Sequence of chain B:
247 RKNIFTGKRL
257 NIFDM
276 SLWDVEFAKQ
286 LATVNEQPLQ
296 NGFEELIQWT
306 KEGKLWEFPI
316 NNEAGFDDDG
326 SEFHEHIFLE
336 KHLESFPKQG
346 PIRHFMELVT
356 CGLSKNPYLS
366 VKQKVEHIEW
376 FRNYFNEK

Sequence of chain A:
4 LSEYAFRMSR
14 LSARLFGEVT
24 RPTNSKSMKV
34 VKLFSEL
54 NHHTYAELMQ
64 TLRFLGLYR

Interface contacts:
Residue P362 in chain B interacts with residue S38 in chain A (closest heavy-atom distance 4.0 Å).
Residue G357 in chain B is in contact with residue S38 in chain A (closest heavy-atom distance 3.4 Å).
Residue L358 in chain B contacts residue F37 in chain A (closest heavy-atom distance 3.5 Å).
Residue N361 in chain B contacts residue F37 in chain A (closest heavy-atom distance 2.4 Å).
Residue G357 in chain B interacts with residue V34 in chain A (closest heavy-atom distance 3.6 Å).
Residue C356 in chain B is in contact with residue V22 in chain A (closest heavy-atom distance 3.5 Å).
Residue K360 in chain B interacts with residue V22 in chain A (closest heavy-atom distance 4.8 Å).
Residue L364 in chain B contacts residue L40 in chain A (closest heavy-atom distance 3.5 Å).
Residue K360 in chain B contacts residue G20 in chain A (closest heavy-atom distance 3.2 Å).
Residue L353 in chain B interacts with residue V33 in chain A (closest heavy-atom distance 4.1 Å).
Residue K360 in chain B is in contact with residue V34 in chain A (closest heavy-atom distance 4.7 Å).
Residue C356 in chain B is in contact with residue V34 in chain A (closest heavy-atom distance 4.4 Å).
Residue L364 in chain B contacts residue E39 in chain A (closest heavy-atom distance 5.0 Å).
Residue N361 in chain B is in contact with residue E39 in chain A (closest heavy-atom distance 2.7 Å).
Residue V354 in chain B is in contact with residue V33 in chain A (closest heavy-atom distance 3.5 Å).
Residue C356 in chain B interacts with residue G20 in chain A (closest heavy-atom distance 3.7 Å).
Residue L353 in chain B is in contact with residue S30 in chain A (closest heavy-atom distance 3.4 Å).
Residue C356 in chain B contacts residue E21 in chain A (closest heavy-atom distance 4.2 Å).
Residue Y363 in chain B is in contact with residue E39 in chain A (closest heavy-atom distance 4.1 Å).
Residue Y363 in chain B interacts with residue S38 in chain A (closest heavy-atom distance 4.5 Å).
Residue E352 in chain B contacts residue R24 in chain A (closest heavy-atom distance 4.1 Å).
Residue N361 in chain B interacts with residue S38 in chain A (closest heavy-atom distance 2.9 Å).
Residue L353 in chain B interacts with residue V34 in chain A (closest heavy-atom distance 4.0 Å).
Residue H349 in chain B is in contact with residue R24 in chain A (closest heavy-atom distance 3.7 Å).
Residue H372 in chain B is in contact with residue F37 in chain A (closest heavy-atom distance 4.6 Å).
Residue L358 in chain B is in contact with residue S38 in chain A (closest heavy-atom distance 4.9 Å).
Residue K360 in chain B interacts with residue S38 in chain A (closest heavy-atom distance 3.6 Å).
Residue F350 in chain B interacts with residue V33 in chain A (closest heavy-atom distance 4.1 Å).
Residue Y363 in chain B is in contact with residue L40 in chain A (closest heavy-atom distance 3.5 Å).
Residue L353 in chain B interacts with residue M31 in chain A (closest heavy-atom distance 4.9 Å).
Residue K360 in chain B is in contact with residue E21 in chain A (closest heavy-atom distance 3.9 Å).
Residue N361 in chain B interacts with residue L40 in chain A (closest heavy-atom distance 4.4 Å).
Residue G357 in chain B contacts residue V33 in chain A (closest heavy-atom distance 4.7 Å).
Residue G357 in chain B interacts with residue F37 in chain A (closest heavy-atom distance 3.2 Å).
Residue L353 in chain B is in contact with residue V22 in chain A (closest heavy-atom distance 4.1 Å).
Residue L353 in chain B interacts with residue T26 in chain A (closest heavy-atom distance 3.9 Å).
Residue V354 in chain B interacts with residue F37 in chain A (closest heavy-atom distance 4.0 Å).
Residue F376 in chain B interacts with residue F37 in chain A (closest heavy-atom distance 3.5 Å).
Residue H349 in chain B contacts residue T26 in chain A (closest heavy-atom distance 3.0 Å).

These two protein chains interact to form a complex.